The following describes two proteins that form a bound complex.

Residue-level contacts at the interface:
Residue E56 in the first protein is in contact with residue T131 in the second protein (closest heavy-atom distance 3.5 Å).
Residue V123 in the first protein interacts with residue R8 in the second protein (closest heavy-atom distance 3.4 Å).
Residue M111 in the first protein interacts with residue L7 in the second protein (closest heavy-atom distance 3.6 Å).
Residue D333 in the first protein contacts residue H230 in the second protein (closest heavy-atom distance 3.1 Å).
Residue Q336 in the first protein interacts with residue F233 in the second protein (closest heavy-atom distance 3.7 Å).
Residue V55 in the first protein is in contact with residue R134 in the second protein (closest heavy-atom distance 2.6 Å).
Residue E339 in the first protein is in contact with residue R145 in the second protein (closest heavy-atom distance 3.5 Å).
Residue R62 in the first protein contacts residue T131 in the second protein (closest heavy-atom distance 3.1 Å).
Residue R36 in the first protein is in contact with residue E251 in the second protein (closest heavy-atom distance 3.2 Å).
Residue R310 in the first protein is in contact with residue R163 in the second protein (closest heavy-atom distance 3.5 Å).
Residue R62 in the first protein is in contact with residue S130 in the second protein (closest heavy-atom distance 3.1 Å).
Residue S45 in the first protein is in contact with residue S142 in the second protein (closest heavy-atom distance 3.0 Å).
Residue Q67 in the first protein is in contact with residue P41 in the second protein (closest heavy-atom distance 3.7 Å).
Residue K63 in the first protein contacts residue D132 in the second protein (closest heavy-atom distance 2.9 Å).
Residue R338 in the first protein interacts with residue V240 in the second protein (closest heavy-atom distance 2.9 Å).
Residue Q272 in the first protein contacts residue M246 in the second protein (closest heavy-atom distance 3.7 Å).
Residue A42 in the first protein contacts residue I250 in the second protein (closest heavy-atom distance 3.2 Å).
Residue S45 in the first protein contacts residue D248 in the second protein (closest heavy-atom distance 2.9 Å).
Residue K63 in the first protein interacts with residue F42 in the second protein (closest heavy-atom distance 3.2 Å).
Residue W25 in the first protein is in contact with residue R54 in the second protein (closest heavy-atom distance 3.7 Å).
Residue L311 in the first protein interacts with residue A159 in the second protein (closest heavy-atom distance 3.3 Å).
Residue L126 in the first protein contacts residue R3 in the second protein (closest heavy-atom distance 3.6 Å).
Residue A115 in the first protein interacts with residue M10 in the second protein (closest heavy-atom distance 3.4 Å).
Residue V54 in the first protein contacts residue I135 in the second protein (closest heavy-atom distance 3.3 Å).
Residue E128 in the first protein is in contact with residue R3 in the second protein (closest heavy-atom distance 3.2 Å).
Residue R62 in the first protein contacts residue D132 in the second protein (closest heavy-atom distance 3.5 Å).
Residue W25 in the first protein is in contact with residue F47 in the second protein (closest heavy-atom distance 3.2 Å).
Residue R271 in the first protein contacts residue E245 in the second protein (closest heavy-atom distance 3.8 Å).
Residue R43 in the first protein contacts residue R249 in the second protein (closest heavy-atom distance 3.2 Å).
Residue M44 in the first protein interacts with residue D248 in the second protein (closest heavy-atom distance 2.8 Å).
Residue P335 in the first protein is in contact with residue T234 in the second protein (closest heavy-atom distance 3.4 Å).
Residue L48 in the first protein contacts residue S142 in the second protein (closest heavy-atom distance 3.5 Å).
Residue K127 in the first protein is in contact with residue R3 in the second protein (closest heavy-atom distance 3.6 Å).
Residue M44 in the first protein interacts with residue S253 in the second protein (closest heavy-atom distance 3.5 Å).
Residue P335 in the first protein is in contact with residue S237 in the second protein (closest heavy-atom distance 3.0 Å).
Residue K60 in the first protein interacts with residue H258 in the second protein (closest heavy-atom distance 3.7 Å).
Residue K332 in the first protein interacts with residue H230 in the second protein (closest heavy-atom distance 3.4 Å).
Residue S39 in the first protein is in contact with residue E251 in the second protein (closest heavy-atom distance 3.0 Å).
Residue L48 in the first protein is in contact with residue S138 in the second protein (closest heavy-atom distance 3.2 Å).
Residue Q336 in the first protein contacts residue N155 in the second protein (closest heavy-atom distance 3.4 Å).
Residue S39 in the first protein interacts with residue R249 in the second protein (closest heavy-atom distance 3.1 Å).
Residue Q272 in the first protein is in contact with residue E245 in the second protein (closest heavy-atom distance 3.5 Å).
Residue T53 in the first protein interacts with residue F47 in the second protein (closest heavy-atom distance 3.8 Å).
Residue V120 in the first protein contacts residue A11 in the second protein (closest heavy-atom distance 3.4 Å).
Residue A115 in the first protein is in contact with residue A11 in the second protein (closest heavy-atom distance 3.7 Å).
Residue L126 in the first protein is in contact with residue L4 in the second protein (closest heavy-atom distance 3.7 Å).
Residue Q312 in the first protein interacts with residue N155 in the second protein (closest heavy-atom distance 3.2 Å).
Residue K63 in the first protein is in contact with residue T131 in the second protein (closest heavy-atom distance 3.4 Å).
Residue T53 in the first protein is in contact with residue Q139 in the second protein (closest heavy-atom distance 3.3 Å).
Residue K60 in the first protein interacts with residue N259 in the second protein (closest heavy-atom distance 2.9 Å).
Residue T53 in the first protein contacts residue I135 in the second protein (closest heavy-atom distance 3.4 Å).
Residue Q67 in the first protein is in contact with residue E40 in the second protein (closest heavy-atom distance 2.7 Å).
Residue W25 in the first protein contacts residue Q139 in the second protein (closest heavy-atom distance 3.7 Å).
Residue E56 in the first protein interacts with residue R134 in the second protein (closest heavy-atom distance 2.6 Å).
Residue R62 in the first protein interacts with residue N259 in the second protein (closest heavy-atom distance 3.7 Å).
Residue V123 in the first protein contacts residue L4 in the second protein (closest heavy-atom distance 3.8 Å).
Residue V54 in the first protein is in contact with residue T131 in the second protein (closest heavy-atom distance 3.7 Å).
Residue L65 in the first protein is in contact with residue F42 in the second protein (closest heavy-atom distance 3.7 Å).
Residue R43 in the first protein interacts with residue D248 in the second protein (closest heavy-atom distance 3.2 Å).
Residue P335 in the first protein interacts with residue F233 in the second protein (closest heavy-atom distance 3.4 Å).

Sequence of the second protein:
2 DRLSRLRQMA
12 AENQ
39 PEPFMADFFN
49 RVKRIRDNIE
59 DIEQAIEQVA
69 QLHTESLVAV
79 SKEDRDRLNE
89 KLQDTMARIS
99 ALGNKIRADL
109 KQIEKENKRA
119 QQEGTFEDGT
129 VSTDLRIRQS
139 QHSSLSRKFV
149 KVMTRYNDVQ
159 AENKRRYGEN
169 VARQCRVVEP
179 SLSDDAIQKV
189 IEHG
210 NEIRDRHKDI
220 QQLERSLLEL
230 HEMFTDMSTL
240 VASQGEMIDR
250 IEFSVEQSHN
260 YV

Sequence of the first protein:
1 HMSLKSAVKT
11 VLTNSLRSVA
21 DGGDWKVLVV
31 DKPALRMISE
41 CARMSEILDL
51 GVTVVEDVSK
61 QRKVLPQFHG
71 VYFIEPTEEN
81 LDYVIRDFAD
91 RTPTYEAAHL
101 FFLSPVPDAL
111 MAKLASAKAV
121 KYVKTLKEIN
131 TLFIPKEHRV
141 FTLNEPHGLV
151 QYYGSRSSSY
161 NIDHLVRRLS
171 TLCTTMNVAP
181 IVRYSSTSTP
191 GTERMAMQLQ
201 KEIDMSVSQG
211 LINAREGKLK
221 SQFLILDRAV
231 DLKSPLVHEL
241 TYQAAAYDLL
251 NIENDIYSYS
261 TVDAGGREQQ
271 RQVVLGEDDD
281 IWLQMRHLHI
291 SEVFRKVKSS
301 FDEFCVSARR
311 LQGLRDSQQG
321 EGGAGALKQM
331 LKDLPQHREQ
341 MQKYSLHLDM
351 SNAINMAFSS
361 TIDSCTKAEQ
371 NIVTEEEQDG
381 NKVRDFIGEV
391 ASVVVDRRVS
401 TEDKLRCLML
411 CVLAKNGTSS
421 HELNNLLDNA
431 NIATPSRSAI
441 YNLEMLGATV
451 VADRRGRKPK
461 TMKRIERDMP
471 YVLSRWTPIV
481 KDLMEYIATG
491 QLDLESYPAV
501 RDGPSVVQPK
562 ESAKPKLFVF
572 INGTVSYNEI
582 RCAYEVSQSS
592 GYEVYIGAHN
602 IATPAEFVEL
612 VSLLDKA